The following describes two proteins that form a bound complex.

Sequence of the first protein:
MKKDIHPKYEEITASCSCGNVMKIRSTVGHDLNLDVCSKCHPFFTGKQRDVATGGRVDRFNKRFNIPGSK

Contacts between the two chains:
Residue I103 in the second protein is in contact with residue I24 in the first protein (closest heavy-atom distance 3.2 Å).
Residue R101 in the second protein contacts residue Y9 in the first protein (closest heavy-atom distance 3.6 Å).
Residue P138 in the second protein interacts with residue H6 in the first protein (closest heavy-atom distance 4.2 Å).
Residue R101 in the second protein contacts residue I12 in the first protein (closest heavy-atom distance 3.3 Å).
Residue A57 in the second protein is in contact with residue I5 in the first protein (closest heavy-atom distance 3.4 Å).
Residue T104 in the second protein contacts residue C16 in the first protein (closest heavy-atom distance 4.0 Å).
Residue I103 in the second protein contacts residue R25 in the first protein (closest heavy-atom distance 3.2 Å).
Residue E139 in the second protein interacts with residue H6 in the first protein (closest heavy-atom distance 3.6 Å).
Residue E100 in the second protein is in contact with residue Y9 in the first protein (closest heavy-atom distance 4.3 Å).
Residue I110 in the second protein interacts with residue T27 in the first protein (closest heavy-atom distance 2.6 Å).
Residue R111 in the second protein is in contact with residue T27 in the first protein (closest heavy-atom distance 3.1 Å).
Residue R91 in the second protein interacts with residue M1 in the first protein (closest heavy-atom distance 4.2 Å).
Residue K63 in the second protein is in contact with residue K2 in the first protein (closest heavy-atom distance 3.6 Å).
Residue G61 in the second protein is in contact with residue K2 in the first protein (closest heavy-atom distance 3.5 Å).
Residue R94 in the second protein contacts residue Y9 in the first protein (closest heavy-atom distance 3.4 Å).
Residue E97 in the second protein contacts residue Y9 in the first protein (closest heavy-atom distance 2.6 Å).
Residue D112 in the second protein is in contact with residue V28 in the first protein (closest heavy-atom distance 3.6 Å).
Residue I140 in the second protein interacts with residue I12 in the first protein (closest heavy-atom distance 3.9 Å).
Residue V107 in the second protein contacts residue I24 in the first protein (closest heavy-atom distance 3.9 Å).
Residue D173 in the second protein contacts residue D31 in the first protein (closest heavy-atom distance 3.8 Å).
Residue F174 in the second protein contacts residue H30 in the first protein (closest heavy-atom distance 3.7 Å).
Residue F137 in the second protein is in contact with residue I12 in the first protein (closest heavy-atom distance 3.6 Å).
Residue F137 in the second protein interacts with residue Y9 in the first protein (closest heavy-atom distance 3.8 Å).
Residue R94 in the second protein interacts with residue P7 in the first protein (closest heavy-atom distance 4.1 Å).
Residue F176 in the second protein interacts with residue H30 in the first protein (closest heavy-atom distance 4.0 Å).
Residue E139 in the second protein interacts with residue E11 in the first protein (closest heavy-atom distance 4.2 Å).
Residue D112 in the second protein interacts with residue H30 in the first protein (closest heavy-atom distance 3.4 Å).
Residue R94 in the second protein is in contact with residue M1 in the first protein (closest heavy-atom distance 4.1 Å).
Residue A57 in the second protein interacts with residue D4 in the first protein (closest heavy-atom distance 4.0 Å).
Residue V107 in the second protein is in contact with residue T27 in the first protein (closest heavy-atom distance 3.1 Å).
Residue F172 in the second protein interacts with residue H30 in the first protein (closest heavy-atom distance 3.7 Å).
Residue F137 in the second protein interacts with residue P7 in the first protein (closest heavy-atom distance 3.4 Å).
Residue R111 in the second protein interacts with residue V28 in the first protein (closest heavy-atom distance 3.9 Å).
Residue G61 in the second protein interacts with residue D4 in the first protein (closest heavy-atom distance 2.9 Å).
Residue T104 in the second protein contacts residue I24 in the first protein (closest heavy-atom distance 3.0 Å).
Residue I103 in the second protein is in contact with residue S26 in the first protein (closest heavy-atom distance 3.5 Å).
Residue S60 in the second protein interacts with residue I5 in the first protein (closest heavy-atom distance 3.4 Å).
Residue Q62 in the second protein contacts residue M1 in the first protein (closest heavy-atom distance 3.5 Å).
Residue G61 in the second protein is in contact with residue I5 in the first protein (closest heavy-atom distance 3.3 Å).
Residue F137 in the second protein interacts with residue K8 in the first protein (closest heavy-atom distance 3.5 Å).
Residue E139 in the second protein interacts with residue K8 in the first protein (closest heavy-atom distance 2.8 Å).
Residue I105 in the second protein interacts with residue M22 in the first protein (closest heavy-atom distance 4.1 Å).
Residue R101 in the second protein is in contact with residue T13 in the first protein (closest heavy-atom distance 3.4 Å).
Residue I103 in the second protein interacts with residue T27 in the first protein (closest heavy-atom distance 3.5 Å).
Residue I105 in the second protein is in contact with residue K23 in the first protein (closest heavy-atom distance 4.2 Å).
Residue T104 in the second protein contacts residue K23 in the first protein (closest heavy-atom distance 3.7 Å).
Residue P138 in the second protein is in contact with residue I5 in the first protein (closest heavy-atom distance 4.0 Å).
Residue D173 in the second protein is in contact with residue S26 in the first protein (closest heavy-atom distance 3.9 Å).
Residue P175 in the second protein contacts residue V28 in the first protein (closest heavy-atom distance 3.9 Å).
Residue D141 in the second protein is in contact with residue M22 in the first protein (closest heavy-atom distance 3.1 Å).
Residue D141 in the second protein interacts with residue I12 in the first protein (closest heavy-atom distance 3.6 Å).
Residue E97 in the second protein interacts with residue P7 in the first protein (closest heavy-atom distance 3.6 Å).
Residue D112 in the second protein contacts residue G29 in the first protein (closest heavy-atom distance 3.6 Å).
Residue I105 in the second protein is in contact with residue I12 in the first protein (closest heavy-atom distance 3.9 Å).
Residue G61 in the second protein is in contact with residue K3 in the first protein (closest heavy-atom distance 3.4 Å).
Residue P175 in the second protein is in contact with residue H30 in the first protein (closest heavy-atom distance 3.7 Å).
Residue D173 in the second protein interacts with residue H30 in the first protein (closest heavy-atom distance 3.5 Å).
Residue I140 in the second protein interacts with residue E11 in the first protein (closest heavy-atom distance 3.9 Å).
Residue P175 in the second protein contacts residue T27 in the first protein (closest heavy-atom distance 3.5 Å).
Residue V107 in the second protein is in contact with residue S26 in the first protein (closest heavy-atom distance 4.0 Å).

Sequence of the second protein:
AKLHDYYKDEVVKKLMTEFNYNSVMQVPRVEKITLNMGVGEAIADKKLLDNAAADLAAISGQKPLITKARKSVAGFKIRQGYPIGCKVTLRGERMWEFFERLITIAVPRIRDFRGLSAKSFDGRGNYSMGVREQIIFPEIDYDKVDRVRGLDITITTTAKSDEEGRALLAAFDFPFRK